Sequence of the second protein:
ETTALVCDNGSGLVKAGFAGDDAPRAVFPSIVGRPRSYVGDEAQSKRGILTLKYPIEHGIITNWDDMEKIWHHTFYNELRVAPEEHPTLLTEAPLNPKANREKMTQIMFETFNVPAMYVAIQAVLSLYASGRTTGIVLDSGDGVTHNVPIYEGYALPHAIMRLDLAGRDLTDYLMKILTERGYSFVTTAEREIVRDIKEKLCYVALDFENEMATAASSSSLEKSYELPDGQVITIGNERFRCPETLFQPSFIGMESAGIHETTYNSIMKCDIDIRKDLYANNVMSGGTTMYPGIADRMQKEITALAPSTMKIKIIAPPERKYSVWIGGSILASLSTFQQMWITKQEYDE

The following describes two proteins that form a bound complex.

Residue-level contacts at the interface:
Residue S395 in the first protein interacts with residue K284 in the second protein (closest heavy-atom distance 3.6 Å).
Residue T124 in the first protein is in contact with residue R147 in the second protein (closest heavy-atom distance 3.5 Å).
Residue Y394 in the first protein contacts residue M283 in the second protein (closest heavy-atom distance 3.8 Å).
Residue I128 in the first protein interacts with residue R147 in the second protein (closest heavy-atom distance 4.0 Å).
Residue Y151 in the first protein interacts with residue K291 in the second protein (closest heavy-atom distance 2.9 Å).
Residue P123 in the first protein is in contact with residue K328 in the second protein (closest heavy-atom distance 3.6 Å).
Residue P442 in the first protein interacts with residue I287 in the second protein (closest heavy-atom distance 3.8 Å).
Residue N397 in the first protein interacts with residue K284 in the second protein (closest heavy-atom distance 3.3 Å).
Residue P118 in the first protein interacts with residue K291 in the second protein (closest heavy-atom distance 3.1 Å).
Residue Q189 in the first protein is in contact with residue T351 in the second protein (closest heavy-atom distance 3.2 Å).
Residue N435 in the first protein contacts residue I287 in the second protein (closest heavy-atom distance 3.3 Å).
Residue F298 in the first protein is in contact with residue I289 in the second protein (closest heavy-atom distance 3.9 Å).
Residue T198 in the first protein contacts residue Y166 in the second protein (closest heavy-atom distance 3.1 Å).
Residue P300 in the first protein interacts with residue H173 in the second protein (closest heavy-atom distance 3.6 Å).
Residue T180 in the first protein interacts with residue G146 in the second protein (closest heavy-atom distance 3.7 Å).
Residue F298 in the first protein contacts residue H173 in the second protein (closest heavy-atom distance 3.5 Å).
Residue F298 in the first protein is in contact with residue Y166 in the second protein (closest heavy-atom distance 3.8 Å).
Residue P123 in the first protein is in contact with residue R147 in the second protein (closest heavy-atom distance 2.8 Å).
Residue T398 in the first protein is in contact with residue N280 in the second protein (closest heavy-atom distance 3.5 Å).
Residue T180 in the first protein contacts residue S145 in the second protein (closest heavy-atom distance 3.9 Å).
Residue L195 in the first protein interacts with residue Y166 in the second protein (closest heavy-atom distance 3.8 Å).
Residue T124 in the first protein interacts with residue K328 in the second protein (closest heavy-atom distance 4.0 Å).
Residue C295 in the first protein interacts with residue Y169 in the second protein (closest heavy-atom distance 3.1 Å).
Residue E122 in the first protein contacts residue R147 in the second protein (closest heavy-atom distance 3.3 Å).
Residue K287 in the first protein interacts with residue M355 in the second protein (closest heavy-atom distance 4.0 Å).
Residue R202 in the first protein interacts with residue D288 in the second protein (closest heavy-atom distance 2.8 Å).
Residue S434 in the first protein is in contact with residue I287 in the second protein (closest heavy-atom distance 3.6 Å).
Residue V121 in the first protein interacts with residue A295 in the second protein (closest heavy-atom distance 3.4 Å).
Residue S194 in the first protein is in contact with residue E167 in the second protein (closest heavy-atom distance 3.5 Å).
Residue Y297 in the first protein contacts residue D286 in the second protein (closest heavy-atom distance 3.7 Å).
Residue K191 in the first protein is in contact with residue E167 in the second protein (closest heavy-atom distance 2.9 Å).
Residue N125 in the first protein interacts with residue S145 in the second protein (closest heavy-atom distance 3.2 Å).
Residue N125 in the first protein interacts with residue G146 in the second protein (closest heavy-atom distance 3.0 Å).
Residue R187 in the first protein is in contact with residue T148 in the second protein (closest heavy-atom distance 3.9 Å).
Residue Q285 in the first protein interacts with residue K113 in the second protein (closest heavy-atom distance 3.9 Å).
Residue F399 in the first protein is in contact with residue N280 in the second protein (closest heavy-atom distance 3.2 Å).
Residue L184 in the first protein interacts with residue I345 in the second protein (closest heavy-atom distance 3.8 Å).
Residue F399 in the first protein is in contact with residue Y279 in the second protein (closest heavy-atom distance 3.4 Å).
Residue L188 in the first protein is in contact with residue L349 in the second protein (closest heavy-atom distance 3.7 Å).
Residue S434 in the first protein contacts residue M283 in the second protein (closest heavy-atom distance 3.5 Å).
Residue F399 in the first protein is in contact with residue M283 in the second protein (closest heavy-atom distance 3.8 Å).
Residue F298 in the first protein is in contact with residue D286 in the second protein (closest heavy-atom distance 3.5 Å).
Residue T180 in the first protein contacts residue A144 in the second protein (closest heavy-atom distance 3.3 Å).
Residue N440 in the first protein interacts with residue D286 in the second protein (closest heavy-atom distance 2.8 Å).
Residue Y120 in the first protein is in contact with residue K291 in the second protein (closest heavy-atom distance 2.7 Å).
Residue S434 in the first protein contacts residue R290 in the second protein (closest heavy-atom distance 3.1 Å).
Residue L188 in the first protein contacts residue Y143 in the second protein (closest heavy-atom distance 3.9 Å).
Residue L184 in the first protein is in contact with residue L349 in the second protein (closest heavy-atom distance 3.6 Å).
Residue L195 in the first protein interacts with residue E167 in the second protein (closest heavy-atom distance 3.5 Å).
Residue T400 in the first protein contacts residue Y279 in the second protein (closest heavy-atom distance 4.0 Å).
Residue R187 in the first protein is in contact with residue G146 in the second protein (closest heavy-atom distance 3.1 Å).
Residue N125 in the first protein contacts residue R147 in the second protein (closest heavy-atom distance 3.0 Å).
Residue R187 in the first protein interacts with residue R147 in the second protein (closest heavy-atom distance 3.3 Å).
Residue F298 in the first protein is in contact with residue L171 in the second protein (closest heavy-atom distance 3.7 Å).
Residue E127 in the first protein is in contact with residue K328 in the second protein (closest heavy-atom distance 3.0 Å).
Residue D282 in the first protein interacts with residue K113 in the second protein (closest heavy-atom distance 3.6 Å).
Residue E286 in the first protein interacts with residue Y169 in the second protein (closest heavy-atom distance 4.0 Å).
Residue L184 in the first protein contacts residue Y143 in the second protein (closest heavy-atom distance 3.7 Å).
Residue F183 in the first protein is in contact with residue G146 in the second protein (closest heavy-atom distance 3.7 Å).
Residue T400 in the first protein contacts residue N280 in the second protein (closest heavy-atom distance 2.9 Å).

Sequence of the first protein:
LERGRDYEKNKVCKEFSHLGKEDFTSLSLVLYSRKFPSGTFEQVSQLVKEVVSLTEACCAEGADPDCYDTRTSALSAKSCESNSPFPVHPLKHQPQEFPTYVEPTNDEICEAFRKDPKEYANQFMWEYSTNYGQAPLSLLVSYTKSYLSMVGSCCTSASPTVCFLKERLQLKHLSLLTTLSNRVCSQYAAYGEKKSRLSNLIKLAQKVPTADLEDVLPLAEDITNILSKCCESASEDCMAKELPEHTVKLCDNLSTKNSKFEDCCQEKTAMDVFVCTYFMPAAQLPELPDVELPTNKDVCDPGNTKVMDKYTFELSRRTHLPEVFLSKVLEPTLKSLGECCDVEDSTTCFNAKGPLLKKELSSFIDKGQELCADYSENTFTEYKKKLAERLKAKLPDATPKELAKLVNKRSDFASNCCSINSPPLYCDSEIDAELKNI